Residue-level contacts at the interface:
Residue K1103 in protein 2 contacts residue D1213 in protein 1 (closest heavy-atom distance 4.0 Å).
Residue L1102 in protein 2 is in contact with residue R33 in protein 1 (closest heavy-atom distance 4.2 Å).
Residue D1101 in protein 2 interacts with residue K1190 in protein 1 (closest heavy-atom distance 3.0 Å).
Residue T245 in protein 2 is in contact with residue R221 in protein 1 (closest heavy-atom distance 3.5 Å).
Residue E1104 in protein 2 interacts with residue R1192 in protein 1 (closest heavy-atom distance 4.2 Å).
Residue D1083 in protein 2 interacts with residue G70 in protein 1 (closest heavy-atom distance 3.9 Å).
Residue E168 in protein 2 interacts with residue L949 in protein 1 (closest heavy-atom distance 4.2 Å).
Residue Y166 in protein 2 is in contact with residue L949 in protein 1 (closest heavy-atom distance 4.1 Å).
Residue G1106 in protein 2 is in contact with residue R1192 in protein 1 (closest heavy-atom distance 4.2 Å).
Residue E738 in protein 2 is in contact with residue K106 in protein 1 (closest heavy-atom distance 3.8 Å).
Residue E1100 in protein 2 is in contact with residue R1192 in protein 1 (closest heavy-atom distance 3.2 Å).
Residue E1104 in protein 2 is in contact with residue R33 in protein 1 (closest heavy-atom distance 3.2 Å).
Residue M1105 in protein 2 contacts residue R1192 in protein 1 (closest heavy-atom distance 3.2 Å).
Residue M1086 in protein 2 contacts residue T69 in protein 1 (closest heavy-atom distance 4.0 Å).
Residue E168 in protein 2 is in contact with residue R221 in protein 1 (closest heavy-atom distance 4.1 Å).
Residue W1093 in protein 2 interacts with residue H1197 in protein 1 (closest heavy-atom distance 3.1 Å).
Residue Q1087 in protein 2 is in contact with residue G70 in protein 1 (closest heavy-atom distance 3.7 Å).
Residue E737 in protein 2 interacts with residue K105 in protein 1 (closest heavy-atom distance 3.6 Å).
Residue D1090 in protein 2 contacts residue H1197 in protein 1 (closest heavy-atom distance 4.0 Å).
Residue Y166 in protein 2 interacts with residue P950 in protein 1 (closest heavy-atom distance 4.3 Å).
Residue L1102 in protein 2 is in contact with residue V1189 in protein 1 (closest heavy-atom distance 3.9 Å).
Residue E168 in protein 2 interacts with residue Q951 in protein 1 (closest heavy-atom distance 4.2 Å).
Residue I167 in protein 2 is in contact with residue E952 in protein 1 (closest heavy-atom distance 4.0 Å).
Residue K1185 in protein 2 interacts with residue E59 in protein 1 (closest heavy-atom distance 4.3 Å).
Residue K163 in protein 2 contacts residue R944 in protein 1 (closest heavy-atom distance 3.7 Å).
Residue D1090 in protein 2 contacts residue N1193 in protein 1 (closest heavy-atom distance 3.9 Å).
Residue L104 in protein 2 interacts with residue E952 in protein 1 (closest heavy-atom distance 3.7 Å).
Residue M1105 in protein 2 contacts residue R33 in protein 1 (closest heavy-atom distance 3.8 Å).
Residue L1102 in protein 2 is in contact with residue I1201 in protein 1 (closest heavy-atom distance 4.2 Å).
Residue M1105 in protein 2 is in contact with residue N34 in protein 1 (closest heavy-atom distance 4.1 Å).
Residue I167 in protein 2 contacts residue P950 in protein 1 (closest heavy-atom distance 3.4 Å).
Residue D169 in protein 2 is in contact with residue E952 in protein 1 (closest heavy-atom distance 4.1 Å).
Residue W1093 in protein 2 is in contact with residue K1190 in protein 1 (closest heavy-atom distance 4.2 Å).
Residue E1100 in protein 2 contacts residue K1190 in protein 1 (closest heavy-atom distance 3.3 Å).
Residue L243 in protein 2 is in contact with residue L949 in protein 1 (closest heavy-atom distance 3.2 Å).
Residue K163 in protein 2 contacts residue Y225 in protein 1 (closest heavy-atom distance 3.6 Å).
Residue Q242 in protein 2 is in contact with residue L949 in protein 1 (closest heavy-atom distance 3.9 Å).
Residue D1090 in protein 2 interacts with residue V1195 in protein 1 (closest heavy-atom distance 3.3 Å).
Residue A1188 in protein 2 interacts with residue E59 in protein 1 (closest heavy-atom distance 3.9 Å).
Residue M1105 in protein 2 is in contact with residue F1191 in protein 1 (closest heavy-atom distance 4.1 Å).
Residue K1185 in protein 2 interacts with residue L62 in protein 1 (closest heavy-atom distance 3.6 Å).
Residue K1103 in protein 2 interacts with residue D1208 in protein 1 (closest heavy-atom distance 3.0 Å).
Residue E168 in protein 2 is in contact with residue P950 in protein 1 (closest heavy-atom distance 3.6 Å).
Residue D1090 in protein 2 is in contact with residue R15 in protein 1 (closest heavy-atom distance 2.4 Å).
Residue A164 in protein 2 is in contact with residue P950 in protein 1 (closest heavy-atom distance 3.6 Å).
Residue I167 in protein 2 contacts residue Q951 in protein 1 (closest heavy-atom distance 4.3 Å).
Residue L1102 in protein 2 contacts residue K1190 in protein 1 (closest heavy-atom distance 3.4 Å).
Residue E1182 in protein 2 contacts residue R72 in protein 1 (closest heavy-atom distance 3.1 Å).
Residue K1103 in protein 2 contacts residue G1217 in protein 1 (closest heavy-atom distance 2.9 Å).
Residue Q242 in protein 2 is in contact with residue G947 in protein 1 (closest heavy-atom distance 3.6 Å).
Residue K1103 in protein 2 interacts with residue R33 in protein 1 (closest heavy-atom distance 3.9 Å).
Residue D1101 in protein 2 is in contact with residue R1192 in protein 1 (closest heavy-atom distance 2.6 Å).
Residue K1186 in protein 2 is in contact with residue L62 in protein 1 (closest heavy-atom distance 3.7 Å).
Residue K163 in protein 2 is in contact with residue G947 in protein 1 (closest heavy-atom distance 3.8 Å).
Residue L250 in protein 2 is in contact with residue K985 in protein 1 (closest heavy-atom distance 3.7 Å).
Residue K1103 in protein 2 is in contact with residue F1209 in protein 1 (closest heavy-atom distance 3.6 Å).
Residue K163 in protein 2 is in contact with residue I943 in protein 1 (closest heavy-atom distance 2.5 Å).
Residue A164 in protein 2 interacts with residue Y225 in protein 1 (closest heavy-atom distance 3.2 Å).
Residue D246 in protein 2 interacts with residue K984 in protein 1 (closest heavy-atom distance 2.5 Å).
Residue L244 in protein 2 is in contact with residue L949 in protein 1 (closest heavy-atom distance 4.0 Å).

The following describes two proteins that form a bound complex.

Sequence of protein 2:
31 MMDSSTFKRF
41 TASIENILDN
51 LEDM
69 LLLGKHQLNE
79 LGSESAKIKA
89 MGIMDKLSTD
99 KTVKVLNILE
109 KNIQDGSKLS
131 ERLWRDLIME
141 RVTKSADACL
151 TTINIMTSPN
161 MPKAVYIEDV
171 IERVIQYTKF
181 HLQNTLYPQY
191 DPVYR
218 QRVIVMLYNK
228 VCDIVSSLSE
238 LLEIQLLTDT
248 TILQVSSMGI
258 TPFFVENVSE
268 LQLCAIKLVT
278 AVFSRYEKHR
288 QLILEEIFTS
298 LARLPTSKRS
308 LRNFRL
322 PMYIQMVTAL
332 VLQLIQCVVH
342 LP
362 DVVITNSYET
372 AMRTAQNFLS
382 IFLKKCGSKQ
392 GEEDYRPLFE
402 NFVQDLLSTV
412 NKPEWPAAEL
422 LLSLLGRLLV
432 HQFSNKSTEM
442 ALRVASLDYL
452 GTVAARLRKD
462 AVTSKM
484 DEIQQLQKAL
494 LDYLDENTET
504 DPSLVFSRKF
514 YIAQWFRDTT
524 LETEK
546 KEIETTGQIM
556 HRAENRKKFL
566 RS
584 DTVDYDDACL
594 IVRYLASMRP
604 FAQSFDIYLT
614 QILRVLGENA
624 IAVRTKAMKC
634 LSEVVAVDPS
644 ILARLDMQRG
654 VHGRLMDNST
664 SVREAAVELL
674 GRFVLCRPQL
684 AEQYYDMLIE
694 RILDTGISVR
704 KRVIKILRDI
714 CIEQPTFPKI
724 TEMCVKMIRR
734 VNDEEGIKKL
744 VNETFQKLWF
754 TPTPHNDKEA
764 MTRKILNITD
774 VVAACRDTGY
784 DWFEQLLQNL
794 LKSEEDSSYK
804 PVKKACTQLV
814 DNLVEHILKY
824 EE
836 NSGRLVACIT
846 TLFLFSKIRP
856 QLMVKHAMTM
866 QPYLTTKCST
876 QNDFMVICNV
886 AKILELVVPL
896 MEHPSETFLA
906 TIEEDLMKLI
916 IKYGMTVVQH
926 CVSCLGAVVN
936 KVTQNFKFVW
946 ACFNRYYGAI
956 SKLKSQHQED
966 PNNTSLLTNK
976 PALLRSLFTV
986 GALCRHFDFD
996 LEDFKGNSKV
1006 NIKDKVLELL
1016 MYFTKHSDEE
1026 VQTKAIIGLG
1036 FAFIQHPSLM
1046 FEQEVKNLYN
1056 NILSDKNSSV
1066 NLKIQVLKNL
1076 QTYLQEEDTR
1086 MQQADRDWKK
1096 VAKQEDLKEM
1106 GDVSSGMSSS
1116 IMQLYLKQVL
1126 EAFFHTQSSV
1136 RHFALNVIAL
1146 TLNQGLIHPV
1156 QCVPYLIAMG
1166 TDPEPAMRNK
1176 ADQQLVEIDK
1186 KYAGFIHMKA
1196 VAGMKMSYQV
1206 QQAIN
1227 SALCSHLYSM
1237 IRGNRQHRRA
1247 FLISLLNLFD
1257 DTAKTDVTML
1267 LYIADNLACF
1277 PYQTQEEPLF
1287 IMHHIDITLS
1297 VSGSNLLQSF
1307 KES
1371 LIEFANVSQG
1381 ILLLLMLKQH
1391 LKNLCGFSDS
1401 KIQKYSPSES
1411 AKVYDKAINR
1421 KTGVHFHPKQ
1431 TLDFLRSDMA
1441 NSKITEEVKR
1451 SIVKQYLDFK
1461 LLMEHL

Sequence of protein 1:
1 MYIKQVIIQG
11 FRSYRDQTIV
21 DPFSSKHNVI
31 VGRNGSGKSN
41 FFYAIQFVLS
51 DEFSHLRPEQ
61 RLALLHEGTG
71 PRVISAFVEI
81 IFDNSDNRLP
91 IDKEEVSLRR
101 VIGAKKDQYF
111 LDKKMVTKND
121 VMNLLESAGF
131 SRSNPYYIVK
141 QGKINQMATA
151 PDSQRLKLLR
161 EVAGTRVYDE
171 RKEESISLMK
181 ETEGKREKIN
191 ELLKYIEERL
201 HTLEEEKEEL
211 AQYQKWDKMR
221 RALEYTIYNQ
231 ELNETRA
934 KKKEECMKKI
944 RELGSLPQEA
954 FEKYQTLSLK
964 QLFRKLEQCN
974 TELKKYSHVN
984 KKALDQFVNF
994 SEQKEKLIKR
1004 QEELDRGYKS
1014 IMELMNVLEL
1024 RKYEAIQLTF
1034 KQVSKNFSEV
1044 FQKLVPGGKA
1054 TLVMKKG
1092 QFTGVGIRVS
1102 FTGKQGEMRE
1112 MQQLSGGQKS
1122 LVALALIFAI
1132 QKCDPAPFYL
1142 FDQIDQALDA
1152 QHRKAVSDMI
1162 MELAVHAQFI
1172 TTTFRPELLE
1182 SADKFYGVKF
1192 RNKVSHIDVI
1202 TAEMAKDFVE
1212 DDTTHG